The following describes two proteins that form a bound complex.

Sequence of the first protein:
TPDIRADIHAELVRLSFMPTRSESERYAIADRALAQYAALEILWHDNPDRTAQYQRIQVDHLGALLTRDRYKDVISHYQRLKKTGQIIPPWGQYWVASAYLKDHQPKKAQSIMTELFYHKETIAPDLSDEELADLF

Contacts between the two chains:
Residue F121 in the second protein is in contact with residue T126 in the first protein (closest heavy-atom distance 3.8 Å).
Residue H123 in the second protein interacts with residue I127 in the first protein (closest heavy-atom distance 4.1 Å).
Residue F121 in the second protein contacts residue A128 in the first protein (closest heavy-atom distance 4.0 Å).
Residue L131 in the second protein interacts with residue Q114 in the first protein (closest heavy-atom distance 3.2 Å).
Residue T126 in the second protein contacts residue Y122 in the first protein (closest heavy-atom distance 4.2 Å).
Residue S132 in the second protein interacts with residue Q114 in the first protein (closest heavy-atom distance 3.7 Å).
Residue Y98 in the second protein interacts with residue L139 in the first protein (closest heavy-atom distance 3.5 Å).
Residue L136 in the second protein interacts with residue Q114 in the first protein (closest heavy-atom distance 3.3 Å).
Residue F121 in the second protein is in contact with residue I127 in the first protein (closest heavy-atom distance 2.8 Å).
Residue H123 in the second protein interacts with residue E125 in the first protein (closest heavy-atom distance 2.7 Å).
Residue Y122 in the second protein contacts residue I127 in the first protein (closest heavy-atom distance 3.7 Å).
Residue G89 in the second protein interacts with residue K87 in the first protein (closest heavy-atom distance 4.1 Å).
Residue Q114 in the second protein interacts with residue S132 in the first protein (closest heavy-atom distance 3.7 Å).
Residue A101 in the second protein contacts residue F140 in the first protein (closest heavy-atom distance 3.9 Å).
Residue Y98 in the second protein is in contact with residue F140 in the first protein (closest heavy-atom distance 3.2 Å).
Residue T118 in the second protein contacts residue A128 in the first protein (closest heavy-atom distance 4.1 Å).
Residue I127 in the second protein is in contact with residue F121 in the first protein (closest heavy-atom distance 2.8 Å).
Residue E125 in the second protein is in contact with residue H123 in the first protein (closest heavy-atom distance 2.7 Å).
Residue Y122 in the second protein contacts residue E125 in the first protein (closest heavy-atom distance 3.2 Å).
Residue M117 in the second protein is in contact with residue L136 in the first protein (closest heavy-atom distance 3.9 Å).
Residue H123 in the second protein interacts with residue H123 in the first protein (closest heavy-atom distance 3.7 Å).
Residue Y122 in the second protein interacts with residue T126 in the first protein (closest heavy-atom distance 4.2 Å).
Residue L105 in the second protein interacts with residue L136 in the first protein (closest heavy-atom distance 4.1 Å).
Residue K87 in the second protein contacts residue G89 in the first protein (closest heavy-atom distance 4.1 Å).
Residue P110 in the second protein interacts with residue D133 in the first protein (closest heavy-atom distance 3.1 Å).
Residue I127 in the second protein interacts with residue Y122 in the first protein (closest heavy-atom distance 3.7 Å).
Residue F140 in the second protein interacts with residue S102 in the first protein (closest heavy-atom distance 3.2 Å).
Residue G89 in the second protein is in contact with residue K86 in the first protein (closest heavy-atom distance 3.6 Å).
Residue T88 in the second protein contacts residue K87 in the first protein (closest heavy-atom distance 3.4 Å).
Residue L105 in the second protein is in contact with residue F140 in the first protein (closest heavy-atom distance 3.2 Å).
Residue D133 in the second protein is in contact with residue L105 in the first protein (closest heavy-atom distance 4.0 Å).
Residue A128 in the second protein is in contact with residue T118 in the first protein (closest heavy-atom distance 4.1 Å).
Residue K124 in the second protein contacts residue H123 in the first protein (closest heavy-atom distance 3.3 Å).
Residue T126 in the second protein is in contact with residue T118 in the first protein (closest heavy-atom distance 3.9 Å).
Residue D133 in the second protein contacts residue P110 in the first protein (closest heavy-atom distance 3.1 Å).
Residue A113 in the second protein is in contact with residue L136 in the first protein (closest heavy-atom distance 4.0 Å).
Residue D133 in the second protein interacts with residue Q114 in the first protein (closest heavy-atom distance 3.2 Å).
Residue Q114 in the second protein interacts with residue L131 in the first protein (closest heavy-atom distance 3.2 Å).
Residue Q114 in the second protein is in contact with residue L136 in the first protein (closest heavy-atom distance 3.3 Å).
Residue L105 in the second protein is in contact with residue A137 in the first protein (closest heavy-atom distance 4.2 Å).
Residue T118 in the second protein is in contact with residue T126 in the first protein (closest heavy-atom distance 3.9 Å).
Residue L136 in the second protein is in contact with residue M117 in the first protein (closest heavy-atom distance 3.9 Å).
Residue I127 in the second protein is in contact with residue H123 in the first protein (closest heavy-atom distance 4.1 Å).
Residue K87 in the second protein is in contact with residue K87 in the first protein (closest heavy-atom distance 3.2 Å).
Residue L139 in the second protein is in contact with residue Y98 in the first protein (closest heavy-atom distance 3.5 Å).
Residue A128 in the second protein interacts with residue F121 in the first protein (closest heavy-atom distance 4.0 Å).
Residue S102 in the second protein is in contact with residue F140 in the first protein (closest heavy-atom distance 3.2 Å).
Residue K86 in the second protein is in contact with residue G89 in the first protein (closest heavy-atom distance 3.6 Å).
Residue H123 in the second protein interacts with residue K124 in the first protein (closest heavy-atom distance 3.3 Å).
Residue Q114 in the second protein contacts residue D133 in the first protein (closest heavy-atom distance 3.2 Å).
Residue L105 in the second protein contacts residue D133 in the first protein (closest heavy-atom distance 4.0 Å).
Residue F140 in the second protein is in contact with residue L105 in the first protein (closest heavy-atom distance 3.2 Å).
Residue T126 in the second protein is in contact with residue F121 in the first protein (closest heavy-atom distance 3.8 Å).
Residue E125 in the second protein is in contact with residue Y122 in the first protein (closest heavy-atom distance 3.2 Å).
Residue L136 in the second protein contacts residue L105 in the first protein (closest heavy-atom distance 4.1 Å).
Residue K87 in the second protein contacts residue T88 in the first protein (closest heavy-atom distance 3.4 Å).
Residue G89 in the second protein is in contact with residue G89 in the first protein (closest heavy-atom distance 4.0 Å).
Residue L136 in the second protein contacts residue A113 in the first protein (closest heavy-atom distance 4.0 Å).
Residue F140 in the second protein is in contact with residue Y98 in the first protein (closest heavy-atom distance 3.2 Å).
Residue F140 in the second protein interacts with residue A101 in the first protein (closest heavy-atom distance 3.9 Å).

Sequence of the second protein:
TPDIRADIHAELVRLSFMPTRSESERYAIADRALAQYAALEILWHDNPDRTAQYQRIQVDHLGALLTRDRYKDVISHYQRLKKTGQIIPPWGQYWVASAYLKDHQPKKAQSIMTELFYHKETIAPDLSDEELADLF